Sequence of protein 2:
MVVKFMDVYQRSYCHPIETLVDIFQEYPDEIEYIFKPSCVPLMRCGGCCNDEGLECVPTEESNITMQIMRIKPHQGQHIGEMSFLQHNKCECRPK

These two protein chains interact to form a complex.

Sequence of protein 1:
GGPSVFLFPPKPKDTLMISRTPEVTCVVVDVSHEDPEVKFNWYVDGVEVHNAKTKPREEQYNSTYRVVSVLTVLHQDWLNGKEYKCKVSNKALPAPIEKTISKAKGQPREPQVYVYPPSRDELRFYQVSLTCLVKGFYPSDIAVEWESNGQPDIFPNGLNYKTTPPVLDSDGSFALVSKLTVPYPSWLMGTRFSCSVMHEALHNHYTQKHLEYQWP

Interface contacts:
Residue W226 in protein 1 contacts residue M69 in protein 2 (closest heavy-atom distance 3.8 Å).
Residue Y195 in protein 1 interacts with residue K36 in protein 2 (closest heavy-atom distance 2.9 Å).
Residue M200 in protein 1 contacts residue I79 in protein 2 (closest heavy-atom distance 3.9 Å).
Residue L199 in protein 1 interacts with residue M69 in protein 2 (closest heavy-atom distance 3.5 Å).
Residue W226 in protein 1 interacts with residue Q77 in protein 2 (closest heavy-atom distance 3.2 Å).
Residue W226 in protein 1 is in contact with residue I71 in protein 2 (closest heavy-atom distance 4.2 Å).
Residue M200 in protein 1 is in contact with residue M69 in protein 2 (closest heavy-atom distance 5.0 Å).
Residue L199 in protein 1 is in contact with residue K36 in protein 2 (closest heavy-atom distance 3.9 Å).